Sequence of chain B:
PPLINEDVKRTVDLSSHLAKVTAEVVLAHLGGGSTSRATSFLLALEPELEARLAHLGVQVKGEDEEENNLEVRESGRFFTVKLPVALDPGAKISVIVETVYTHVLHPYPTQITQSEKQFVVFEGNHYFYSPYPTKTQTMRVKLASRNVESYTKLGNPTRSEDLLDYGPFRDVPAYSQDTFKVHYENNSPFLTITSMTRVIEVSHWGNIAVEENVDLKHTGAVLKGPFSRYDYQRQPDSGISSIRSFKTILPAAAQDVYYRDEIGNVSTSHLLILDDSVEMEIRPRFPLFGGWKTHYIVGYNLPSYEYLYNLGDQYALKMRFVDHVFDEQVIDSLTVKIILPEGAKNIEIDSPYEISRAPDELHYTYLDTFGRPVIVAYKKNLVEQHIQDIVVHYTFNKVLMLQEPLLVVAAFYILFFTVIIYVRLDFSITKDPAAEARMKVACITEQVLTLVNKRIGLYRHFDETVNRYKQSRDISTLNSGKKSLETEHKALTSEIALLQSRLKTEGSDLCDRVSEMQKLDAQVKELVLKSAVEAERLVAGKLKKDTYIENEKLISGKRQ

Sequence of chain A:
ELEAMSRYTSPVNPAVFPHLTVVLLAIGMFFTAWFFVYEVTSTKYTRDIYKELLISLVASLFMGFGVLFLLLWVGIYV

This data describes a binding interaction between two proteins.

Interface contacts:
Residue K432 in chain B interacts with residue Y9 in chain A (closest heavy-atom distance 3.4 Å).
Residue P439 in chain B is in contact with residue F66 in chain A (closest heavy-atom distance 4.2 Å).
Residue F446 in chain B is in contact with residue M64 in chain A (closest heavy-atom distance 3.3 Å).
Residue H238 in chain B interacts with residue Y9 in chain A (closest heavy-atom distance 2.8 Å).
Residue C477 in chain B contacts residue T47 in chain A (closest heavy-atom distance 3.9 Å).
Residue M473 in chain B interacts with residue Y46 in chain A (closest heavy-atom distance 4.0 Å).
Residue E438 in chain B interacts with residue L69 in chain A (closest heavy-atom distance 4.1 Å).
Residue N241 in chain B interacts with residue Y78 in chain A (closest heavy-atom distance 3.8 Å).
Residue V443 in chain B contacts residue S61 in chain A (closest heavy-atom distance 2.8 Å).
Residue C477 in chain B contacts residue Y46 in chain A (closest heavy-atom distance 3.7 Å).
Residue V442 in chain B is in contact with residue V68 in chain A (closest heavy-atom distance 4.1 Å).
Residue V457 in chain B interacts with residue E40 in chain A (closest heavy-atom distance 3.7 Å).
Residue G240 in chain B interacts with residue Y78 in chain A (closest heavy-atom distance 3.5 Å).
Residue Y349 in chain B contacts residue Y9 in chain A (closest heavy-atom distance 3.7 Å).
Residue F450 in chain B contacts residue T33 in chain A (closest heavy-atom distance 3.7 Å).
Residue Y447 in chain B contacts residue S57 in chain A (closest heavy-atom distance 4.0 Å).
Residue Y447 in chain B contacts residue S61 in chain A (closest heavy-atom distance 3.1 Å).
Residue I454 in chain B interacts with residue E53 in chain A (closest heavy-atom distance 4.0 Å).
Residue V453 in chain B interacts with residue F36 in chain A (closest heavy-atom distance 3.9 Å).
Residue S338 in chain B contacts residue Y9 in chain A (closest heavy-atom distance 3.7 Å).
Residue L342 in chain B is in contact with residue Y9 in chain A (closest heavy-atom distance 3.1 Å).
Residue E340 in chain B contacts residue R8 in chain A (closest heavy-atom distance 2.9 Å).
Residue W239 in chain B contacts residue P12 in chain A (closest heavy-atom distance 4.2 Å).
Residue Y339 in chain B contacts residue Y9 in chain A (closest heavy-atom distance 3.5 Å).
Residue V457 in chain B is in contact with residue R48 in chain A (closest heavy-atom distance 3.7 Å).
Residue Y343 in chain B contacts residue S7 in chain A (closest heavy-atom distance 3.4 Å).
Residue R458 in chain B contacts residue I50 in chain A (closest heavy-atom distance 3.9 Å).
Residue S237 in chain B contacts residue Y78 in chain A (closest heavy-atom distance 2.9 Å).
Residue L342 in chain B is in contact with residue R8 in chain A (closest heavy-atom distance 3.9 Å).
Residue V442 in chain B is in contact with residue G65 in chain A (closest heavy-atom distance 3.6 Å).
Residue V443 in chain B contacts residue L62 in chain A (closest heavy-atom distance 3.8 Å).
Residue F446 in chain B contacts residue S61 in chain A (closest heavy-atom distance 3.6 Å).
Residue S237 in chain B interacts with residue V79 in chain A (closest heavy-atom distance 4.1 Å).
Residue N344 in chain B is in contact with residue Y9 in chain A (closest heavy-atom distance 3.7 Å).
Residue Y343 in chain B contacts residue R8 in chain A (closest heavy-atom distance 3.2 Å).
Residue R458 in chain B contacts residue E53 in chain A (closest heavy-atom distance 4.0 Å).
Residue F446 in chain B contacts residue V68 in chain A (closest heavy-atom distance 3.8 Å).
Residue P439 in chain B contacts residue L69 in chain A (closest heavy-atom distance 3.5 Å).
Residue L401 in chain B contacts residue V79 in chain A (closest heavy-atom distance 3.4 Å).
Residue Y339 in chain B interacts with residue R8 in chain A (closest heavy-atom distance 3.4 Å).
Residue W239 in chain B interacts with residue S11 in chain A (closest heavy-atom distance 2.8 Å).
Residue L345 in chain B interacts with residue A5 in chain A (closest heavy-atom distance 3.3 Å).
Residue L345 in chain B contacts residue M6 in chain A (closest heavy-atom distance 3.6 Å).
Residue R458 in chain B is in contact with residue R48 in chain A (closest heavy-atom distance 2.8 Å).
Residue Y400 in chain B contacts residue V79 in chain A (closest heavy-atom distance 3.8 Å).
Residue Y343 in chain B contacts residue M6 in chain A (closest heavy-atom distance 3.8 Å).
Residue I454 in chain B contacts residue F36 in chain A (closest heavy-atom distance 4.2 Å).
Residue F450 in chain B interacts with residue F36 in chain A (closest heavy-atom distance 3.5 Å).
Residue W239 in chain B interacts with residue V79 in chain A (closest heavy-atom distance 3.8 Å).
Residue M473 in chain B contacts residue K45 in chain A (closest heavy-atom distance 4.0 Å).
Residue N344 in chain B interacts with residue S7 in chain A (closest heavy-atom distance 2.8 Å).
Residue V443 in chain B interacts with residue G65 in chain A (closest heavy-atom distance 3.7 Å).
Residue I454 in chain B contacts residue L54 in chain A (closest heavy-atom distance 3.7 Å).
Residue K352 in chain B interacts with residue L3 in chain A (closest heavy-atom distance 3.9 Å).
Residue W239 in chain B is in contact with residue L73 in chain A (closest heavy-atom distance 3.7 Å).
Residue Y400 in chain B interacts with residue I77 in chain A (closest heavy-atom distance 3.7 Å).
Residue F450 in chain B contacts residue S57 in chain A (closest heavy-atom distance 3.0 Å).
Residue E438 in chain B interacts with residue V79 in chain A (closest heavy-atom distance 3.6 Å).
Residue E470 in chain B interacts with residue Y46 in chain A (closest heavy-atom distance 2.8 Å).
Residue Y447 in chain B is in contact with residue L58 in chain A (closest heavy-atom distance 4.0 Å).